Sequence of the second protein:
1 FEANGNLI

The following describes two proteins that form a bound complex.

Interface contacts:
Residue N64 in the first protein interacts with residue F1 in the second protein (closest heavy-atom distance 3.7 Å).
Residue Y46 in the first protein interacts with residue E2 in the second protein (closest heavy-atom distance 2.6 Å).
Residue Y8 in the first protein is in contact with residue E2 in the second protein (closest heavy-atom distance 3.4 Å).
Residue N71 in the first protein is in contact with residue A3 in the second protein (closest heavy-atom distance 3.0 Å).
Residue N78 in the first protein is in contact with residue N6 in the second protein (closest heavy-atom distance 3.0 Å).
Residue I67 in the first protein contacts residue A3 in the second protein (closest heavy-atom distance 4.2 Å).
Residue W168 in the first protein interacts with residue F1 in the second protein (closest heavy-atom distance 3.5 Å).
Residue N71 in the first protein interacts with residue E2 in the second protein (closest heavy-atom distance 4.5 Å).
Residue R98 in the first protein contacts residue N4 in the second protein (closest heavy-atom distance 3.2 Å).
Residue N78 in the first protein contacts residue L7 in the second protein (closest heavy-atom distance 3.3 Å).
Residue I74 in the first protein is in contact with residue L7 in the second protein (closest heavy-atom distance 3.7 Å).
Residue H10 in the first protein interacts with residue A3 in the second protein (closest heavy-atom distance 4.7 Å).
Residue D157 in the first protein contacts residue N4 in the second protein (closest heavy-atom distance 4.8 Å).
Residue L6 in the first protein contacts residue F1 in the second protein (closest heavy-atom distance 4.2 Å).
Residue I74 in the first protein is in contact with residue N4 in the second protein (closest heavy-atom distance 4.8 Å).
Residue I74 in the first protein is in contact with residue N6 in the second protein (closest heavy-atom distance 3.4 Å).
Residue D153 in the first protein is in contact with residue N6 in the second protein (closest heavy-atom distance 4.3 Å).
Residue Y160 in the first protein is in contact with residue E2 in the second protein (closest heavy-atom distance 3.8 Å).
Residue Y117 in the first protein interacts with residue N4 in the second protein (closest heavy-atom distance 4.8 Å).
Residue I67 in the first protein interacts with residue F1 in the second protein (closest heavy-atom distance 3.7 Å).
Residue Y85 in the first protein is in contact with residue I8 in the second protein (closest heavy-atom distance 2.7 Å).
Residue D157 in the first protein interacts with residue N6 in the second protein (closest heavy-atom distance 3.1 Å).
Residue R98 in the first protein interacts with residue G5 in the second protein (closest heavy-atom distance 3.2 Å).
Residue Y100 in the first protein contacts residue A3 in the second protein (closest heavy-atom distance 3.0 Å).
Residue I74 in the first protein interacts with residue G5 in the second protein (closest heavy-atom distance 3.6 Å).
Residue N78 in the first protein interacts with residue I8 in the second protein (closest heavy-atom distance 3.0 Å).
Residue N71 in the first protein is in contact with residue N4 in the second protein (closest heavy-atom distance 3.5 Å).
Residue Y124 in the first protein is in contact with residue I8 in the second protein (closest heavy-atom distance 3.5 Å).
Residue A82 in the first protein is in contact with residue I8 in the second protein (closest heavy-atom distance 4.1 Å).
Residue Y8 in the first protein contacts residue F1 in the second protein (closest heavy-atom distance 2.7 Å).
Residue T164 in the first protein contacts residue F1 in the second protein (closest heavy-atom distance 3.8 Å).
Residue N71 in the first protein is in contact with residue G5 in the second protein (closest heavy-atom distance 2.7 Å).
Residue W134 in the first protein contacts residue N6 in the second protein (closest heavy-atom distance 4.3 Å).
Residue I67 in the first protein contacts residue E2 in the second protein (closest heavy-atom distance 3.9 Å).
Residue Y100 in the first protein interacts with residue E2 in the second protein (closest heavy-atom distance 2.6 Å).
Residue S25 in the first protein interacts with residue E2 in the second protein (closest heavy-atom distance 2.7 Å).
Residue W148 in the first protein interacts with residue I8 in the second protein (closest heavy-atom distance 4.1 Å).
Residue R63 in the first protein is in contact with residue F1 in the second protein (closest heavy-atom distance 3.9 Å).
Residue T81 in the first protein is in contact with residue I8 in the second protein (closest heavy-atom distance 3.8 Å).
Residue Y160 in the first protein is in contact with residue F1 in the second protein (closest heavy-atom distance 2.5 Å).
Residue N64 in the first protein contacts residue E2 in the second protein (closest heavy-atom distance 3.4 Å).
Residue V77 in the first protein interacts with residue L7 in the second protein (closest heavy-atom distance 4.0 Å).
Residue R98 in the first protein interacts with residue A3 in the second protein (closest heavy-atom distance 3.2 Å).
Residue Y172 in the first protein is in contact with residue F1 in the second protein (closest heavy-atom distance 2.8 Å).
Residue Y60 in the first protein is in contact with residue F1 in the second protein (closest heavy-atom distance 3.9 Å).
Residue W148 in the first protein is in contact with residue N6 in the second protein (closest heavy-atom distance 3.2 Å).
Residue T144 in the first protein is in contact with residue L7 in the second protein (closest heavy-atom distance 4.6 Å).
Residue Y117 in the first protein is in contact with residue G5 in the second protein (closest heavy-atom distance 3.4 Å).
Residue I67 in the first protein is in contact with residue N4 in the second protein (closest heavy-atom distance 4.2 Å).
Residue T144 in the first protein is in contact with residue I8 in the second protein (closest heavy-atom distance 2.7 Å).
Residue Y117 in the first protein interacts with residue N6 in the second protein (closest heavy-atom distance 3.0 Å).
Residue F96 in the first protein contacts residue I8 in the second protein (closest heavy-atom distance 3.7 Å).
Residue W148 in the first protein contacts residue L7 in the second protein (closest heavy-atom distance 2.8 Å).
Residue Y160 in the first protein interacts with residue A3 in the second protein (closest heavy-atom distance 3.6 Å).
Residue H10 in the first protein interacts with residue E2 in the second protein (closest heavy-atom distance 2.6 Å).
Residue K147 in the first protein contacts residue I8 in the second protein (closest heavy-atom distance 4.0 Å).
Residue I143 in the first protein is in contact with residue I8 in the second protein (closest heavy-atom distance 4.7 Å).

Sequence of the first protein:
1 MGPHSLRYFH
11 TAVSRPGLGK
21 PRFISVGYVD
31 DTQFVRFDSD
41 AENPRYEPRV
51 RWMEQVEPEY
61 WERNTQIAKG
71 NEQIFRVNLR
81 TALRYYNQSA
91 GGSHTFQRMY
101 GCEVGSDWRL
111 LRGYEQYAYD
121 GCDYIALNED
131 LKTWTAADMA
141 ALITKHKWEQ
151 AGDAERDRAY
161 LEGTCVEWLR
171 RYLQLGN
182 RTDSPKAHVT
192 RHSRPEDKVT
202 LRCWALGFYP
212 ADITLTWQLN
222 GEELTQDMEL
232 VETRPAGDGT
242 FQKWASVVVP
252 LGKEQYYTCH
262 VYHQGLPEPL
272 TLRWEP